The following describes two proteins that form a bound complex.

Contacts between the two chains:
Residue Q228 in chain B interacts with residue S110 in chain A (closest heavy-atom distance 3.3 Å).
Residue W225 in chain B contacts residue P111 in chain A (closest heavy-atom distance 3.6 Å).
Residue I112 in chain B interacts with residue Y105 in chain A (closest heavy-atom distance 3.1 Å).
Residue I112 in chain B contacts residue Y103 in chain A (closest heavy-atom distance 4.0 Å).
Residue R300 in chain B interacts with residue E88 in chain A (closest heavy-atom distance 4.0 Å).
Residue K109 in chain B contacts residue R117 in chain A (closest heavy-atom distance 3.2 Å).
Residue W225 in chain B is in contact with residue S110 in chain A (closest heavy-atom distance 4.0 Å).
Residue L232 in chain B contacts residue L114 in chain A (closest heavy-atom distance 3.8 Å).
Residue W225 in chain B contacts residue V109 in chain A (closest heavy-atom distance 4.2 Å).
Residue Q228 in chain B is in contact with residue H113 in chain A (closest heavy-atom distance 4.2 Å).
Residue W303 in chain B contacts residue Q82 in chain A (closest heavy-atom distance 3.4 Å).
Residue P302 in chain B is in contact with residue Y86 in chain A (closest heavy-atom distance 3.5 Å).
Residue Q152 in chain B contacts residue Y105 in chain A (closest heavy-atom distance 3.2 Å).
Residue Q301 in chain B interacts with residue P85 in chain A (closest heavy-atom distance 3.9 Å).
Residue Q228 in chain B interacts with residue L114 in chain A (closest heavy-atom distance 3.5 Å).
Residue M224 in chain B is in contact with residue R95 in chain A (closest heavy-atom distance 3.7 Å).
Residue E83 in chain B interacts with residue Y105 in chain A (closest heavy-atom distance 4.2 Å).
Residue L115 in chain B interacts with residue Y105 in chain A (closest heavy-atom distance 3.5 Å).
Residue Q180 in chain B interacts with residue D101 in chain A (closest heavy-atom distance 4.1 Å).
Residue W303 in chain B is in contact with residue E84 in chain A (closest heavy-atom distance 4.0 Å).
Residue K297 in chain B contacts residue E88 in chain A (closest heavy-atom distance 3.5 Å).
Residue F235 in chain B interacts with residue Y105 in chain A (closest heavy-atom distance 3.7 Å).
Residue K297 in chain B interacts with residue Y86 in chain A (closest heavy-atom distance 4.1 Å).
Residue K297 in chain B contacts residue E89 in chain A (closest heavy-atom distance 3.8 Å).
Residue W262 in chain B contacts residue Y86 in chain A (closest heavy-atom distance 3.0 Å).
Residue Q152 in chain B is in contact with residue Y103 in chain A (closest heavy-atom distance 3.3 Å).
Residue V215 in chain B contacts residue R95 in chain A (closest heavy-atom distance 3.8 Å).
Residue P302 in chain B interacts with residue E84 in chain A (closest heavy-atom distance 2.7 Å).
Residue M224 in chain B is in contact with residue P111 in chain A (closest heavy-atom distance 3.7 Å).
Residue I112 in chain B is in contact with residue K106 in chain A (closest heavy-atom distance 3.3 Å).
Residue W303 in chain B contacts residue S83 in chain A (closest heavy-atom distance 3.3 Å).
Residue L242 in chain B interacts with residue Y105 in chain A (closest heavy-atom distance 3.4 Å).
Residue N81 in chain B contacts residue L116 in chain A (closest heavy-atom distance 4.3 Å).
Residue W225 in chain B interacts with residue V102 in chain A (closest heavy-atom distance 4.3 Å).
Residue Q180 in chain B contacts residue V102 in chain A (closest heavy-atom distance 3.4 Å).
Residue Q228 in chain B contacts residue P111 in chain A (closest heavy-atom distance 2.5 Å).
Residue E83 in chain B interacts with residue K106 in chain A (closest heavy-atom distance 3.5 Å).
Residue E221 in chain B interacts with residue R95 in chain A (closest heavy-atom distance 3.7 Å).
Residue Y241 in chain B contacts residue L114 in chain A (closest heavy-atom distance 4.3 Å).
Residue P116 in chain B is in contact with residue Y105 in chain A (closest heavy-atom distance 3.6 Å).
Residue L232 in chain B interacts with residue Y107 in chain A (closest heavy-atom distance 4.0 Å).
Residue Q301 in chain B interacts with residue E84 in chain A (closest heavy-atom distance 4.0 Å).
Residue M216 in chain B contacts residue R95 in chain A (closest heavy-atom distance 4.3 Å).
Residue L187 in chain B is in contact with residue V104 in chain A (closest heavy-atom distance 4.2 Å).
Residue Q152 in chain B interacts with residue V104 in chain A (closest heavy-atom distance 3.4 Å).
Residue L232 in chain B is in contact with residue V104 in chain A (closest heavy-atom distance 3.6 Å).
Residue F156 in chain B interacts with residue V104 in chain A (closest heavy-atom distance 4.1 Å).
Residue W262 in chain B is in contact with residue F87 in chain A (closest heavy-atom distance 3.6 Å).
Residue N77 in chain B contacts residue K106 in chain A (closest heavy-atom distance 4.3 Å).
Residue V215 in chain B is in contact with residue Y94 in chain A (closest heavy-atom distance 3.9 Å).
Residue Q180 in chain B is in contact with residue Y103 in chain A (closest heavy-atom distance 2.7 Å).
Residue A149 in chain B interacts with residue Y103 in chain A (closest heavy-atom distance 3.9 Å).
Residue W262 in chain B contacts residue E88 in chain A (closest heavy-atom distance 3.3 Å).
Residue M224 in chain B interacts with residue T112 in chain A (closest heavy-atom distance 4.3 Å).
Residue Q228 in chain B interacts with residue V109 in chain A (closest heavy-atom distance 4.2 Å).
Residue L242 in chain B is in contact with residue Y107 in chain A (closest heavy-atom distance 3.6 Å).
Residue I112 in chain B is in contact with residue R117 in chain A (closest heavy-atom distance 3.2 Å).
Residue V183 in chain B is in contact with residue V102 in chain A (closest heavy-atom distance 3.9 Å).
Residue Q301 in chain B contacts residue Y86 in chain A (closest heavy-atom distance 3.3 Å).
Residue Q228 in chain B is in contact with residue T112 in chain A (closest heavy-atom distance 4.2 Å).

Sequence of chain A:
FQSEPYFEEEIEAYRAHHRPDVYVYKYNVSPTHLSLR

Sequence of chain B:
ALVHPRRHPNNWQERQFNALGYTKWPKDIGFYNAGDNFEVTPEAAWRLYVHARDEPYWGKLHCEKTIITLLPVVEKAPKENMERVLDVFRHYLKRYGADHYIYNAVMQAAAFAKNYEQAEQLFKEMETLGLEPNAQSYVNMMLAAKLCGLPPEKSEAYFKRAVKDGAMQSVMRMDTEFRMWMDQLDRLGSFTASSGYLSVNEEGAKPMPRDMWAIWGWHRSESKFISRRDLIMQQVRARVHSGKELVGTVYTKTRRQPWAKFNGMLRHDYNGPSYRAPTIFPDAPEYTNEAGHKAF